Residue-level contacts at the interface:
Residue W215 in the first protein is in contact with residue V18 in the second protein (closest heavy-atom distance 4.0 Å).
Residue A214 in the first protein contacts residue P19 in the second protein (closest heavy-atom distance 3.5 Å).
Residue H150 in the first protein contacts residue S17 in the second protein (closest heavy-atom distance 2.8 Å).
Residue L200 in the first protein contacts residue V22 in the second protein (closest heavy-atom distance 3.4 Å).
Residue L211 in the first protein interacts with residue P20 in the second protein (closest heavy-atom distance 3.5 Å).
Residue I199 in the first protein is in contact with residue V22 in the second protein (closest heavy-atom distance 3.9 Å).
Residue L211 in the first protein is in contact with residue V22 in the second protein (closest heavy-atom distance 3.7 Å).
Residue I199 in the first protein interacts with residue R24 in the second protein (closest heavy-atom distance 4.7 Å).
Residue E198 in the first protein interacts with residue V22 in the second protein (closest heavy-atom distance 4.1 Å).
Residue L200 in the first protein contacts residue G21 in the second protein (closest heavy-atom distance 4.1 Å).
Residue W157 in the first protein is in contact with residue V22 in the second protein (closest heavy-atom distance 3.8 Å).
Residue L200 in the first protein contacts residue T23 in the second protein (closest heavy-atom distance 4.0 Å).
Residue Q197 in the first protein interacts with residue T23 in the second protein (closest heavy-atom distance 3.7 Å).
Residue I218 in the first protein is in contact with residue P19 in the second protein (closest heavy-atom distance 3.5 Å).
Residue L200 in the first protein interacts with residue R24 in the second protein (closest heavy-atom distance 3.0 Å).
Residue I194 in the first protein interacts with residue V18 in the second protein (closest heavy-atom distance 4.3 Å).
Residue L211 in the first protein is in contact with residue G21 in the second protein (closest heavy-atom distance 3.4 Å).
Residue W215 in the first protein is in contact with residue V22 in the second protein (closest heavy-atom distance 3.7 Å).
Residue K153 in the first protein contacts residue V18 in the second protein (closest heavy-atom distance 4.6 Å).
Residue L211 in the first protein contacts residue P19 in the second protein (closest heavy-atom distance 4.7 Å).
Residue E198 in the first protein interacts with residue T23 in the second protein (closest heavy-atom distance 3.4 Å).
Residue W215 in the first protein is in contact with residue S17 in the second protein (closest heavy-atom distance 4.2 Å).
Residue E198 in the first protein interacts with residue R24 in the second protein (closest heavy-atom distance 3.1 Å).
Residue W215 in the first protein is in contact with residue P19 in the second protein (closest heavy-atom distance 4.2 Å).
Residue I218 in the first protein is in contact with residue S17 in the second protein (closest heavy-atom distance 3.6 Å).
Residue K153 in the first protein is in contact with residue V22 in the second protein (closest heavy-atom distance 4.8 Å).
Residue I218 in the first protein contacts residue V18 in the second protein (closest heavy-atom distance 3.8 Å).
Residue I194 in the first protein is in contact with residue S17 in the second protein (closest heavy-atom distance 3.8 Å).

Sequence of the second protein:
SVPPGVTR

This data describes a binding interaction between two proteins.

Sequence of the first protein:
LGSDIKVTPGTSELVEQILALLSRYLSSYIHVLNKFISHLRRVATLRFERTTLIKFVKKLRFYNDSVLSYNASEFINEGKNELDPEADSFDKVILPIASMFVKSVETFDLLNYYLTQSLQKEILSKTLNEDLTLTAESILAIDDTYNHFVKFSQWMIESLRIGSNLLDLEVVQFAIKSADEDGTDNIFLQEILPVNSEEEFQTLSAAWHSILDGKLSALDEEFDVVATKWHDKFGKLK